Sequence of the first protein:
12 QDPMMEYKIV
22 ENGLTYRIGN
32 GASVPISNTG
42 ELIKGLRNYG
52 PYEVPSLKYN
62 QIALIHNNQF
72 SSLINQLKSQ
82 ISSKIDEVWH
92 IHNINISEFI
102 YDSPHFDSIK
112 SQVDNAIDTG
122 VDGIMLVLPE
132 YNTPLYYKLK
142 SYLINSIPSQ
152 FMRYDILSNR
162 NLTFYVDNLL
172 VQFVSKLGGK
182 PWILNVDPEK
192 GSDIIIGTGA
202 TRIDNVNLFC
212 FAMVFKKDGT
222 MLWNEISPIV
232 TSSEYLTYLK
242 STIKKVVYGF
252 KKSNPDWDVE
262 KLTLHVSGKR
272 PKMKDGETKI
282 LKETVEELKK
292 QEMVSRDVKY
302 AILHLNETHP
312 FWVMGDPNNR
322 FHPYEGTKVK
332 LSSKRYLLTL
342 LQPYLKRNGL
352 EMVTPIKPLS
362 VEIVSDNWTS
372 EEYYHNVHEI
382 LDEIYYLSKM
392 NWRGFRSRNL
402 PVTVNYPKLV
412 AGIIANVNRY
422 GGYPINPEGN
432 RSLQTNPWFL

This data describes a binding interaction between two proteins.

Interface contacts:
Residue F322 in the first protein interacts with residue R216 in the second protein (closest heavy-atom distance 3.6 Å).
Residue V314 in the first protein interacts with residue Y36 in the second protein (closest heavy-atom distance 3.2 Å).
Residue L332 in the first protein interacts with residue H150 in the second protein (closest heavy-atom distance 2.9 Å).
Residue P311 in the first protein contacts residue D162 in the second protein (closest heavy-atom distance 3.7 Å).
Residue Y18 in the first protein interacts with residue E257 in the second protein (closest heavy-atom distance 3.2 Å).
Residue F312 in the first protein is in contact with residue I160 in the second protein (closest heavy-atom distance 3.4 Å).
Residue W313 in the first protein contacts residue F219 in the second protein (closest heavy-atom distance 3.5 Å).
Residue H323 in the first protein contacts residue M215 in the second protein (closest heavy-atom distance 3.7 Å).
Residue P356 in the first protein is in contact with residue H203 in the second protein (closest heavy-atom distance 3.8 Å).
Residue F322 in the first protein is in contact with residue A212 in the second protein (closest heavy-atom distance 3.6 Å).
Residue P356 in the first protein interacts with residue M215 in the second protein (closest heavy-atom distance 3.6 Å).
Residue I20 in the first protein is in contact with residue E257 in the second protein (closest heavy-atom distance 4.0 Å).
Residue F312 in the first protein contacts residue I37 in the second protein (closest heavy-atom distance 4.0 Å).
Residue W313 in the first protein interacts with residue D162 in the second protein (closest heavy-atom distance 3.1 Å).
Residue T328 in the first protein contacts residue L35 in the second protein (closest heavy-atom distance 3.6 Å).
Residue F312 in the first protein is in contact with residue N38 in the second protein (closest heavy-atom distance 3.4 Å).
Residue M315 in the first protein contacts residue F219 in the second protein (closest heavy-atom distance 3.9 Å).
Residue P356 in the first protein is in contact with residue A214 in the second protein (closest heavy-atom distance 4.0 Å).
Residue E17 in the first protein is in contact with residue V256 in the second protein (closest heavy-atom distance 3.3 Å).
Residue M315 in the first protein contacts residue Y36 in the second protein (closest heavy-atom distance 2.8 Å).
Residue G316 in the first protein is in contact with residue L35 in the second protein (closest heavy-atom distance 3.7 Å).
Residue L332 in the first protein contacts residue W152 in the second protein (closest heavy-atom distance 3.7 Å).
Residue M353 in the first protein contacts residue A212 in the second protein (closest heavy-atom distance 3.5 Å).
Residue M315 in the first protein interacts with residue R216 in the second protein (closest heavy-atom distance 3.7 Å).
Residue M16 in the first protein interacts with residue M15 in the second protein (closest heavy-atom distance 3.2 Å).
Residue F312 in the first protein is in contact with residue I39 in the second protein (closest heavy-atom distance 3.8 Å).
Residue Y18 in the first protein is in contact with residue G33 in the second protein (closest heavy-atom distance 2.7 Å).
Residue Y18 in the first protein contacts residue V256 in the second protein (closest heavy-atom distance 2.9 Å).
Residue M16 in the first protein interacts with residue H150 in the second protein (closest heavy-atom distance 3.4 Å).
Residue E17 in the first protein interacts with residue I255 in the second protein (closest heavy-atom distance 3.6 Å).
Residue M315 in the first protein interacts with residue L35 in the second protein (closest heavy-atom distance 3.3 Å).
Residue M15 in the first protein interacts with residue W152 in the second protein (closest heavy-atom distance 3.8 Å).
Residue M16 in the first protein contacts residue L253 in the second protein (closest heavy-atom distance 3.5 Å).
Residue L332 in the first protein is in contact with residue I37 in the second protein (closest heavy-atom distance 3.7 Å).
Residue Y18 in the first protein interacts with residue L35 in the second protein (closest heavy-atom distance 3.6 Å).
Residue M315 in the first protein contacts residue M215 in the second protein (closest heavy-atom distance 3.9 Å).
Residue W313 in the first protein interacts with residue K218 in the second protein (closest heavy-atom distance 3.5 Å).
Residue T355 in the first protein interacts with residue H203 in the second protein (closest heavy-atom distance 3.5 Å).
Residue W313 in the first protein is in contact with residue N38 in the second protein (closest heavy-atom distance 3.1 Å).
Residue W313 in the first protein contacts residue I37 in the second protein (closest heavy-atom distance 3.3 Å).
Residue T355 in the first protein contacts residue L204 in the second protein (closest heavy-atom distance 3.7 Å).
Residue M15 in the first protein contacts residue Q153 in the second protein (closest heavy-atom distance 3.3 Å).
Residue M353 in the first protein is in contact with residue Y211 in the second protein (closest heavy-atom distance 3.5 Å).
Residue P311 in the first protein contacts residue N38 in the second protein (closest heavy-atom distance 2.7 Å).
Residue F322 in the first protein contacts residue M215 in the second protein (closest heavy-atom distance 3.2 Å).
Residue V314 in the first protein is in contact with residue M215 in the second protein (closest heavy-atom distance 3.7 Å).
Residue I357 in the first protein interacts with residue M215 in the second protein (closest heavy-atom distance 3.9 Å).
Residue M15 in the first protein contacts residue M15 in the second protein (closest heavy-atom distance 3.9 Å).
Residue W313 in the first protein is in contact with residue Y36 in the second protein (closest heavy-atom distance 3.8 Å).
Residue Y18 in the first protein contacts residue V258 in the second protein (closest heavy-atom distance 3.0 Å).
Residue L338 in the first protein is in contact with residue I37 in the second protein (closest heavy-atom distance 3.6 Å).
Residue Y18 in the first protein contacts residue I255 in the second protein (closest heavy-atom distance 3.6 Å).
Residue F322 in the first protein contacts residue T213 in the second protein (closest heavy-atom distance 3.6 Å).
Residue R321 in the first protein is in contact with residue A212 in the second protein (closest heavy-atom distance 3.4 Å).
Residue P311 in the first protein interacts with residue I160 in the second protein (closest heavy-atom distance 3.9 Å).
Residue M16 in the first protein is in contact with residue I255 in the second protein (closest heavy-atom distance 3.6 Å).
Residue E17 in the first protein is in contact with residue V258 in the second protein (closest heavy-atom distance 3.1 Å).
Residue K19 in the first protein contacts residue V258 in the second protein (closest heavy-atom distance 3.9 Å).
Residue M353 in the first protein is in contact with residue K210 in the second protein (closest heavy-atom distance 3.3 Å).
Residue M16 in the first protein contacts residue W152 in the second protein (closest heavy-atom distance 3.7 Å).

Sequence of the second protein:
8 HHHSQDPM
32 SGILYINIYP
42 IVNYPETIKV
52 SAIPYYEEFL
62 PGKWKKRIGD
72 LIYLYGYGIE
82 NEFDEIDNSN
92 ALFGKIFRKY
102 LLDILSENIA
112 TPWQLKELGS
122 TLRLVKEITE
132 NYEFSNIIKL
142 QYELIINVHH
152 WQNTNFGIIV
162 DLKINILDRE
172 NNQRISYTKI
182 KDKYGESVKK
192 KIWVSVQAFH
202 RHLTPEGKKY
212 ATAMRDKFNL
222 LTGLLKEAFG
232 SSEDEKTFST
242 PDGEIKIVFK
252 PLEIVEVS